These two protein chains interact to form a complex.

Interface contacts:
Residue E444 in the first protein interacts with residue Y110 in the second protein (closest heavy-atom distance 3.6 Å).
Residue A368 in the first protein is in contact with residue G322 in the second protein (closest heavy-atom distance 3.5 Å).
Residue S396 in the first protein contacts residue P108 in the second protein (closest heavy-atom distance 3.4 Å).
Residue E436 in the first protein contacts residue M13 in the second protein (closest heavy-atom distance 2.2 Å).
Residue T364 in the first protein interacts with residue S326 in the second protein (closest heavy-atom distance 3.3 Å).
Residue A366 in the first protein is in contact with residue R76 in the second protein (closest heavy-atom distance 3.0 Å).
Residue P441 in the first protein contacts residue F14 in the second protein (closest heavy-atom distance 3.7 Å).
Residue L340 in the first protein contacts residue Y309 in the second protein (closest heavy-atom distance 3.5 Å).
Residue R337 in the first protein is in contact with residue D308 in the second protein (closest heavy-atom distance 3.0 Å).
Residue A333 in the first protein is in contact with residue Y309 in the second protein (closest heavy-atom distance 2.6 Å).
Residue S396 in the first protein interacts with residue S383 in the second protein (closest heavy-atom distance 3.4 Å).
Residue R331 in the first protein interacts with residue F329 in the second protein (closest heavy-atom distance 2.9 Å).
Residue N341 in the first protein interacts with residue Y309 in the second protein (closest heavy-atom distance 2.9 Å).
Residue N341 in the first protein is in contact with residue R310 in the second protein (closest heavy-atom distance 3.4 Å).
Residue T364 in the first protein is in contact with residue I325 in the second protein (closest heavy-atom distance 3.4 Å).
Residue F329 in the first protein interacts with residue F329 in the second protein (closest heavy-atom distance 3.6 Å).
Residue Q439 in the first protein contacts residue E111 in the second protein (closest heavy-atom distance 2.7 Å).
Residue V435 in the first protein contacts residue M13 in the second protein (closest heavy-atom distance 3.2 Å).
Residue P370 in the first protein is in contact with residue R75 in the second protein (closest heavy-atom distance 3.5 Å).
Residue I440 in the first protein contacts residue V105 in the second protein (closest heavy-atom distance 2.9 Å).
Residue Y401 in the first protein is in contact with residue R103 in the second protein (closest heavy-atom distance 3.5 Å).
Residue V372 in the first protein interacts with residue R76 in the second protein (closest heavy-atom distance 2.4 Å).
Residue T361 in the first protein is in contact with residue N328 in the second protein (closest heavy-atom distance 3.3 Å).
Residue P370 in the first protein is in contact with residue R76 in the second protein (closest heavy-atom distance 3.6 Å).
Residue R367 in the first protein is in contact with residue F380 in the second protein (closest heavy-atom distance 3.7 Å).
Residue Y393 in the first protein contacts residue F385 in the second protein (closest heavy-atom distance 3.5 Å).
Residue G438 in the first protein is in contact with residue Y19 in the second protein (closest heavy-atom distance 3.4 Å).
Residue V397 in the first protein contacts residue F380 in the second protein (closest heavy-atom distance 3.6 Å).
Residue F369 in the first protein interacts with residue R76 in the second protein (closest heavy-atom distance 2.9 Å).
Residue N341 in the first protein interacts with residue D311 in the second protein (closest heavy-atom distance 2.7 Å).
Residue I440 in the first protein contacts residue G106 in the second protein (closest heavy-atom distance 3.5 Å).
Residue D398 in the first protein is in contact with residue R76 in the second protein (closest heavy-atom distance 2.7 Å).
Residue L330 in the first protein interacts with residue N328 in the second protein (closest heavy-atom distance 3.3 Å).
Residue L448 in the first protein is in contact with residue V105 in the second protein (closest heavy-atom distance 3.2 Å).
Residue A368 in the first protein contacts residue R310 in the second protein (closest heavy-atom distance 2.8 Å).
Residue L330 in the first protein is in contact with residue F329 in the second protein (closest heavy-atom distance 3.7 Å).
Residue N402 in the first protein interacts with residue R76 in the second protein (closest heavy-atom distance 3.1 Å).
Residue G438 in the first protein is in contact with residue F14 in the second protein (closest heavy-atom distance 3.5 Å).
Residue G438 in the first protein interacts with residue M13 in the second protein (closest heavy-atom distance 3.1 Å).
Residue D344 in the first protein is in contact with residue S312 in the second protein (closest heavy-atom distance 2.8 Å).
Residue R367 in the first protein interacts with residue Y69 in the second protein (closest heavy-atom distance 3.5 Å).
Residue T357 in the first protein interacts with residue T357 in the second protein (closest heavy-atom distance 3.1 Å).
Residue R367 in the first protein interacts with residue E72 in the second protein (closest heavy-atom distance 2.9 Å).
Residue F369 in the first protein contacts residue R310 in the second protein (closest heavy-atom distance 3.7 Å).
Residue R367 in the first protein contacts residue N107 in the second protein (closest heavy-atom distance 3.7 Å).
Residue R337 in the first protein contacts residue Y309 in the second protein (closest heavy-atom distance 3.3 Å).
Residue K437 in the first protein is in contact with residue Y19 in the second protein (closest heavy-atom distance 3.3 Å).
Residue A395 in the first protein is in contact with residue G106 in the second protein (closest heavy-atom distance 2.8 Å).
Residue D344 in the first protein is in contact with residue R310 in the second protein (closest heavy-atom distance 2.7 Å).
Residue P441 in the first protein interacts with residue Y110 in the second protein (closest heavy-atom distance 3.5 Å).
Residue E334 in the first protein is in contact with residue L306 in the second protein (closest heavy-atom distance 2.7 Å).
Residue M389 in the first protein contacts residue M389 in the second protein (closest heavy-atom distance 3.3 Å).
Residue K392 in the first protein contacts residue F385 in the second protein (closest heavy-atom distance 3.7 Å).
Residue D398 in the first protein interacts with residue N107 in the second protein (closest heavy-atom distance 3.2 Å).
Residue P370 in the first protein interacts with residue R310 in the second protein (closest heavy-atom distance 3.5 Å).
Residue I365 in the first protein is in contact with residue I325 in the second protein (closest heavy-atom distance 3.7 Å).
Residue L399 in the first protein interacts with residue F104 in the second protein (closest heavy-atom distance 3.6 Å).
Residue G438 in the first protein contacts residue L15 in the second protein (closest heavy-atom distance 2.9 Å).
Residue A395 in the first protein contacts residue N107 in the second protein (closest heavy-atom distance 3.3 Å).
Residue K437 in the first protein contacts residue L20 in the second protein (closest heavy-atom distance 3.0 Å).

Sequence of the first protein:
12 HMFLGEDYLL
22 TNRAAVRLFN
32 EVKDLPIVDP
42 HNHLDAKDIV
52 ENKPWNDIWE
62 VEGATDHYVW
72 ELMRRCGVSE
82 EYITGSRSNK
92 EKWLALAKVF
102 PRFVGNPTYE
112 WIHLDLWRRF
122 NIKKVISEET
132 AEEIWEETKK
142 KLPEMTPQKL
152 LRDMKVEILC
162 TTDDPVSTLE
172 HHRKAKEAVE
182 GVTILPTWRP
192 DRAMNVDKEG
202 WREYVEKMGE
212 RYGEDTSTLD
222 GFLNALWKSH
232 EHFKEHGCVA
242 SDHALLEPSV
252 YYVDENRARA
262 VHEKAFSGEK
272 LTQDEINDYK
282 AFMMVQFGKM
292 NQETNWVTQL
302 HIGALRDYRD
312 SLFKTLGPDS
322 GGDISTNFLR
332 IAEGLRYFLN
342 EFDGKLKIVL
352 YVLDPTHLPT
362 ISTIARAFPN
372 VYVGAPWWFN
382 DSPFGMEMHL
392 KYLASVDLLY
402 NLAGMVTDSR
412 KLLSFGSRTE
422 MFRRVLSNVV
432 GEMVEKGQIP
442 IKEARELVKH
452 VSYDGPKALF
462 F

Sequence of the second protein:
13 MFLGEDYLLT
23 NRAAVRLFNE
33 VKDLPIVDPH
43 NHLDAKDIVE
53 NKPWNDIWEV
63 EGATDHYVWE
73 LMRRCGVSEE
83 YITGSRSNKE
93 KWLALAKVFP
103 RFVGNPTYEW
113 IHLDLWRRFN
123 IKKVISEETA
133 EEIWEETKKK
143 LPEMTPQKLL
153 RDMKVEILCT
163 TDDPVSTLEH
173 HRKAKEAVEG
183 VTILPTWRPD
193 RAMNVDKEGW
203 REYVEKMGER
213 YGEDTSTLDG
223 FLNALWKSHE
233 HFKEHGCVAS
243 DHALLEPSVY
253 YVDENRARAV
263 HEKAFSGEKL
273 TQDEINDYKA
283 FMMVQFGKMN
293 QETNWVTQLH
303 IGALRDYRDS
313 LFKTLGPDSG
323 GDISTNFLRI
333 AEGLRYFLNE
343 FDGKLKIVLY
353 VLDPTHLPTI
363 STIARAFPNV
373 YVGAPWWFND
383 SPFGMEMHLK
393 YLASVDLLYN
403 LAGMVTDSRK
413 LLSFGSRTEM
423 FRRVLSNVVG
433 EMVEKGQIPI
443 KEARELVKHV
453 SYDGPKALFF